This data describes a binding interaction between two proteins.

Sequence of protein 2:
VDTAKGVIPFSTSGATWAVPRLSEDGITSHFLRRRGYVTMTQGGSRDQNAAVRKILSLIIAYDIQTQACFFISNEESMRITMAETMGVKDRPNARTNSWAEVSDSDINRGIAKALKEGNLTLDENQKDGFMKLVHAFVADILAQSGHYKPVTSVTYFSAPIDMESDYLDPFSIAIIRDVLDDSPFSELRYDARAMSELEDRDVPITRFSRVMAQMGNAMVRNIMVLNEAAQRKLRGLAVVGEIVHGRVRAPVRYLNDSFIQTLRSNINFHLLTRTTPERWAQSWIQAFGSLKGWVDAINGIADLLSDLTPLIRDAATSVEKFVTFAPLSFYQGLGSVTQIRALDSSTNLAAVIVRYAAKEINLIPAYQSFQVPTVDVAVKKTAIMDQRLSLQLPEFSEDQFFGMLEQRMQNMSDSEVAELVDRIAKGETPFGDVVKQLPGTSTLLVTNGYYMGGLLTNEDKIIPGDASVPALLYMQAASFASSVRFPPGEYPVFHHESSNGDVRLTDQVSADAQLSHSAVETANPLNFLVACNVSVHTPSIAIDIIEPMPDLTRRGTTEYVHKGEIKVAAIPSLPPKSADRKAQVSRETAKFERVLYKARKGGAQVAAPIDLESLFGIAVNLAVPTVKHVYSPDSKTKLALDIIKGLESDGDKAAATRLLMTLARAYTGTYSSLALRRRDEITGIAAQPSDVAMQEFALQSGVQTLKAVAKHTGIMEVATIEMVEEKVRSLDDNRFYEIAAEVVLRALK

Residue-level contacts at the interface:
Residue S619 in protein 2 is in contact with residue N499 in protein 1 (closest heavy-atom distance 3.8 Å).
Residue I723 in protein 2 contacts residue S509 in protein 1 (closest heavy-atom distance 3.0 Å).
Residue T415 in protein 2 contacts residue G140 in protein 1 (closest heavy-atom distance 2.9 Å).
Residue V418 in protein 2 is in contact with residue N141 in protein 1 (closest heavy-atom distance 3.1 Å).
Residue Q412 in protein 2 contacts residue Q89 in protein 1 (closest heavy-atom distance 2.4 Å).
Residue E600 in protein 2 contacts residue S95 in protein 1 (closest heavy-atom distance 3.8 Å).
Residue T415 in protein 2 is in contact with residue E98 in protein 1 (closest heavy-atom distance 3.4 Å).
Residue M108 in protein 2 is in contact with residue R113 in protein 1 (closest heavy-atom distance 3.5 Å).
Residue S619 in protein 2 interacts with residue T498 in protein 1 (closest heavy-atom distance 3.6 Å).
Residue D128 in protein 2 is in contact with residue R101 in protein 1 (closest heavy-atom distance 2.6 Å).
Residue D427 in protein 2 is in contact with residue Q253 in protein 1 (closest heavy-atom distance 3.6 Å).
Residue E123 in protein 2 contacts residue R229 in protein 1 (closest heavy-atom distance 2.5 Å).
Residue E123 in protein 2 is in contact with residue R232 in protein 1 (closest heavy-atom distance 3.7 Å).
Residue R429 in protein 2 is in contact with residue I307 in protein 1 (closest heavy-atom distance 3.4 Å).
Residue P414 in protein 2 interacts with residue G140 in protein 1 (closest heavy-atom distance 3.0 Å).
Residue E106 in protein 2 is in contact with residue R113 in protein 1 (closest heavy-atom distance 2.9 Å).
Residue I659 in protein 2 is in contact with residue R301 in protein 1 (closest heavy-atom distance 3.4 Å).
Residue P414 in protein 2 interacts with residue F93 in protein 1 (closest heavy-atom distance 3.6 Å).
Residue P414 in protein 2 interacts with residue N96 in protein 1 (closest heavy-atom distance 3.0 Å).
Residue M108 in protein 2 is in contact with residue P114 in protein 1 (closest heavy-atom distance 3.4 Å).
Residue M426 in protein 2 interacts with residue N249 in protein 1 (closest heavy-atom distance 3.3 Å).
Residue E722 in protein 2 interacts with residue D507 in protein 1 (closest heavy-atom distance 2.8 Å).
Residue N119 in protein 2 contacts residue N115 in protein 1 (closest heavy-atom distance 3.3 Å).
Residue A122 in protein 2 contacts residue P114 in protein 1 (closest heavy-atom distance 3.8 Å).
Residue T118 in protein 2 interacts with residue N115 in protein 1 (closest heavy-atom distance 3.7 Å).
Residue G109 in protein 2 is in contact with residue R113 in protein 1 (closest heavy-atom distance 3.2 Å).
Residue W121 in protein 2 contacts residue R117 in protein 1 (closest heavy-atom distance 3.2 Å).
Residue E123 in protein 2 interacts with residue T228 in protein 1 (closest heavy-atom distance 2.9 Å).
Residue D128 in protein 2 interacts with residue P114 in protein 1 (closest heavy-atom distance 3.7 Å).
Residue W121 in protein 2 contacts residue P114 in protein 1 (closest heavy-atom distance 3.8 Å).
Residue W121 in protein 2 interacts with residue P226 in protein 1 (closest heavy-atom distance 3.3 Å).
Residue E722 in protein 2 is in contact with residue D501 in protein 1 (closest heavy-atom distance 3.7 Å).
Residue G597 in protein 2 is in contact with residue M246 in protein 1 (closest heavy-atom distance 3.4 Å).
Residue V413 in protein 2 interacts with residue N96 in protein 1 (closest heavy-atom distance 3.9 Å).
Residue F411 in protein 2 interacts with residue T88 in protein 1 (closest heavy-atom distance 3.5 Å).
Residue K422 in protein 2 is in contact with residue N96 in protein 1 (closest heavy-atom distance 3.8 Å).
Residue A122 in protein 2 contacts residue N115 in protein 1 (closest heavy-atom distance 3.9 Å).
Residue S127 in protein 2 is in contact with residue E98 in protein 1 (closest heavy-atom distance 3.5 Å).
Residue P414 in protein 2 interacts with residue S99 in protein 1 (closest heavy-atom distance 3.4 Å).
Residue A424 in protein 2 interacts with residue F92 in protein 1 (closest heavy-atom distance 3.3 Å).
Residue M108 in protein 2 interacts with residue N115 in protein 1 (closest heavy-atom distance 2.8 Å).
Residue V416 in protein 2 interacts with residue E98 in protein 1 (closest heavy-atom distance 3.3 Å).
Residue S125 in protein 2 is in contact with residue E97 in protein 1 (closest heavy-atom distance 3.5 Å).
Residue P414 in protein 2 contacts residue L142 in protein 1 (closest heavy-atom distance 3.8 Å).
Residue E123 in protein 2 interacts with residue P114 in protein 1 (closest heavy-atom distance 3.2 Å).
Residue K171 in protein 2 contacts residue R232 in protein 1 (closest heavy-atom distance 2.2 Å).
Residue V173 in protein 2 is in contact with residue E97 in protein 1 (closest heavy-atom distance 3.5 Å).
Residue T174 in protein 2 contacts residue N239 in protein 1 (closest heavy-atom distance 3.9 Å).
Residue T107 in protein 2 is in contact with residue P114 in protein 1 (closest heavy-atom distance 3.4 Å).
Residue L430 in protein 2 is in contact with residue E300 in protein 1 (closest heavy-atom distance 3.4 Å).
Residue D417 in protein 2 contacts residue N141 in protein 1 (closest heavy-atom distance 3.6 Å).
Residue R131 in protein 2 contacts residue R113 in protein 1 (closest heavy-atom distance 3.0 Å).
Residue V413 in protein 2 interacts with residue F92 in protein 1 (closest heavy-atom distance 3.5 Å).
Residue W121 in protein 2 interacts with residue A116 in protein 1 (closest heavy-atom distance 3.9 Å).
Residue R429 in protein 2 interacts with residue Q304 in protein 1 (closest heavy-atom distance 2.4 Å).
Residue S125 in protein 2 contacts residue R101 in protein 1 (closest heavy-atom distance 3.4 Å).
Residue D721 in protein 2 is in contact with residue D501 in protein 1 (closest heavy-atom distance 2.9 Å).
Residue A660 in protein 2 contacts residue D85 in protein 1 (closest heavy-atom distance 2.6 Å).
Residue T415 in protein 2 is in contact with residue N141 in protein 1 (closest heavy-atom distance 3.1 Å).
Residue W121 in protein 2 interacts with residue N115 in protein 1 (closest heavy-atom distance 3.7 Å).

Sequence of protein 1:
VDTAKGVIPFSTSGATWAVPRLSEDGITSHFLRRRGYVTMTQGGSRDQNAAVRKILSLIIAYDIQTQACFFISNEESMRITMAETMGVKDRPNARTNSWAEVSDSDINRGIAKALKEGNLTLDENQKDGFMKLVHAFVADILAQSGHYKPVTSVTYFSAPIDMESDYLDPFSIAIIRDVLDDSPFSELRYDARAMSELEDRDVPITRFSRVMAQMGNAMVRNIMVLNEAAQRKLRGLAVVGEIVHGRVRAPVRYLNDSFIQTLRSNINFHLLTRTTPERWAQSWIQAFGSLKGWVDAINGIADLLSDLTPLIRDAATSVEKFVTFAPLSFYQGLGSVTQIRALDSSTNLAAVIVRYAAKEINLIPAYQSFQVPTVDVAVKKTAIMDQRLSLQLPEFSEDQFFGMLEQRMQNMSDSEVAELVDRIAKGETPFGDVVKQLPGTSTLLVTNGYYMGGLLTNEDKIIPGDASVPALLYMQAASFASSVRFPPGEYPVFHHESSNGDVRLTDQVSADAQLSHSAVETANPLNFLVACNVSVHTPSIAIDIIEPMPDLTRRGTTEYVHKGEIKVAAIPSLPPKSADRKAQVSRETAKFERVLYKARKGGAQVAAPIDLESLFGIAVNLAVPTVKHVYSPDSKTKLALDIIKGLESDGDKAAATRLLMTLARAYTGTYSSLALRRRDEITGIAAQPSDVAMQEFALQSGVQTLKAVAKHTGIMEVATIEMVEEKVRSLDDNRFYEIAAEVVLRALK